The following describes two proteins that form a bound complex.

Contacts between the two chains:
Residue I102 in protein 1 contacts residue L14 in protein 2 (closest heavy-atom distance 4.9 Å).
Residue L85 in protein 1 is in contact with residue H31 in protein 2 (closest heavy-atom distance 3.6 Å).
Residue I57 in protein 1 is in contact with residue L25 in protein 2 (closest heavy-atom distance 4.0 Å).
Residue L24 in protein 1 is in contact with residue H17 in protein 2 (closest heavy-atom distance 3.9 Å).
Residue V61 in protein 1 interacts with residue L25 in protein 2 (closest heavy-atom distance 3.4 Å).
Residue V61 in protein 1 is in contact with residue L24 in protein 2 (closest heavy-atom distance 4.6 Å).
Residue L96 in protein 1 is in contact with residue L24 in protein 2 (closest heavy-atom distance 4.7 Å).
Residue T60 in protein 1 contacts residue L25 in protein 2 (closest heavy-atom distance 4.1 Å).
Residue A99 in protein 1 contacts residue H17 in protein 2 (closest heavy-atom distance 3.9 Å).
Residue A47 in protein 1 contacts residue Y10 in protein 2 (closest heavy-atom distance 4.1 Å).
Residue N107 in protein 1 is in contact with residue Y10 in protein 2 (closest heavy-atom distance 4.9 Å).
Residue Y112 in protein 1 contacts residue V6 in protein 2 (closest heavy-atom distance 3.7 Å).
Residue I57 in protein 1 interacts with residue V21 in protein 2 (closest heavy-atom distance 3.3 Å).
Residue L113 in protein 1 is in contact with residue V6 in protein 2 (closest heavy-atom distance 3.4 Å).
Residue S54 in protein 1 interacts with residue E18 in protein 2 (closest heavy-atom distance 4.3 Å).
Residue L109 in protein 1 contacts residue T9 in protein 2 (closest heavy-atom distance 4.1 Å).
Residue A106 in protein 1 interacts with residue L14 in protein 2 (closest heavy-atom distance 4.8 Å).
Residue I102 in protein 1 contacts residue A20 in protein 2 (closest heavy-atom distance 4.9 Å).
Residue V58 in protein 1 is in contact with residue V21 in protein 2 (closest heavy-atom distance 4.0 Å).
Residue A106 in protein 1 is in contact with residue Y10 in protein 2 (closest heavy-atom distance 3.2 Å).
Residue I57 in protein 1 interacts with residue K22 in protein 2 (closest heavy-atom distance 4.9 Å).
Residue L109 in protein 1 contacts residue V6 in protein 2 (closest heavy-atom distance 4.0 Å).
Residue T91 in protein 1 interacts with residue I27 in protein 2 (closest heavy-atom distance 4.1 Å).
Residue S54 in protein 1 contacts residue H17 in protein 2 (closest heavy-atom distance 3.2 Å).
Residue L92 in protein 1 contacts residue I27 in protein 2 (closest heavy-atom distance 3.2 Å).
Residue I102 in protein 1 is in contact with residue L13 in protein 2 (closest heavy-atom distance 3.3 Å).
Residue L109 in protein 1 is in contact with residue Y10 in protein 2 (closest heavy-atom distance 3.8 Å).
Residue L110 in protein 1 contacts residue Y10 in protein 2 (closest heavy-atom distance 3.6 Å).
Residue S51 in protein 1 interacts with residue L14 in protein 2 (closest heavy-atom distance 4.0 Å).
Residue L109 in protein 1 contacts residue L13 in protein 2 (closest heavy-atom distance 3.9 Å).
Residue S54 in protein 1 contacts residue V21 in protein 2 (closest heavy-atom distance 4.6 Å).
Residue D105 in protein 1 is in contact with residue L13 in protein 2 (closest heavy-atom distance 3.8 Å).
Residue H20 in protein 1 is in contact with residue H17 in protein 2 (closest heavy-atom distance 3.1 Å).
Residue H27 in protein 1 contacts residue Y10 in protein 2 (closest heavy-atom distance 2.5 Å).
Residue F65 in protein 1 interacts with residue A28 in protein 2 (closest heavy-atom distance 3.3 Å).
Residue V61 in protein 1 is in contact with residue A28 in protein 2 (closest heavy-atom distance 4.0 Å).
Residue L88 in protein 1 contacts residue H31 in protein 2 (closest heavy-atom distance 4.2 Å).
Residue L88 in protein 1 is in contact with residue I27 in protein 2 (closest heavy-atom distance 4.8 Å).
Residue L113 in protein 1 is in contact with residue G2 in protein 2 (closest heavy-atom distance 4.3 Å).
Residue I64 in protein 1 is in contact with residue A28 in protein 2 (closest heavy-atom distance 4.6 Å).
Residue I95 in protein 1 is in contact with residue I27 in protein 2 (closest heavy-atom distance 3.4 Å).
Residue A99 in protein 1 contacts residue A20 in protein 2 (closest heavy-atom distance 4.9 Å).
Residue A106 in protein 1 interacts with residue L13 in protein 2 (closest heavy-atom distance 3.5 Å).
Residue L92 in protein 1 interacts with residue L24 in protein 2 (closest heavy-atom distance 3.5 Å).
Residue F13 in protein 1 interacts with residue L24 in protein 2 (closest heavy-atom distance 4.2 Å).
Residue I95 in protein 1 is in contact with residue A20 in protein 2 (closest heavy-atom distance 3.5 Å).
Residue H27 in protein 1 is in contact with residue L14 in protein 2 (closest heavy-atom distance 4.5 Å).
Residue V61 in protein 1 is in contact with residue V21 in protein 2 (closest heavy-atom distance 5.0 Å).
Residue L113 in protein 1 contacts residue Y10 in protein 2 (closest heavy-atom distance 4.7 Å).
Residue L113 in protein 1 contacts residue V7 in protein 2 (closest heavy-atom distance 4.1 Å).
Residue I102 in protein 1 interacts with residue H17 in protein 2 (closest heavy-atom distance 4.0 Å).
Residue R43 in protein 1 contacts residue V11 in protein 2 (closest heavy-atom distance 4.1 Å).
Residue I102 in protein 1 interacts with residue R16 in protein 2 (closest heavy-atom distance 3.9 Å).
Residue I95 in protein 1 is in contact with residue L24 in protein 2 (closest heavy-atom distance 3.5 Å).
Residue I103 in protein 1 contacts residue H17 in protein 2 (closest heavy-atom distance 3.1 Å).
Residue I95 in protein 1 is in contact with residue E23 in protein 2 (closest heavy-atom distance 4.3 Å).
Residue L50 in protein 1 contacts residue L14 in protein 2 (closest heavy-atom distance 4.5 Å).
Residue R43 in protein 1 contacts residue V7 in protein 2 (closest heavy-atom distance 4.7 Å).
Residue L31 in protein 1 contacts residue Y10 in protein 2 (closest heavy-atom distance 3.8 Å).
Residue A47 in protein 1 interacts with residue L14 in protein 2 (closest heavy-atom distance 3.7 Å).

Sequence of protein 2:
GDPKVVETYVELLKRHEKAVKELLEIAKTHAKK

Sequence of protein 1:
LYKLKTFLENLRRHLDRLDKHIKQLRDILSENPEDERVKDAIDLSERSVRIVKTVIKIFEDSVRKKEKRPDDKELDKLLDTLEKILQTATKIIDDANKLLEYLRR